Sequence of protein 2:
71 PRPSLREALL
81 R

The following describes two proteins that form a bound complex.

Contacts between the two chains:
Residue V27 in protein 1 is in contact with residue R76 in protein 2 (closest heavy-atom distance 4.1 Å).
Residue L35 in protein 1 interacts with residue L79 in protein 2 (closest heavy-atom distance 4.5 Å).
Residue I23 in protein 1 contacts residue L75 in protein 2 (closest heavy-atom distance 5.0 Å).
Residue V27 in protein 1 is in contact with residue L79 in protein 2 (closest heavy-atom distance 3.9 Å).
Residue V27 in protein 1 interacts with residue L75 in protein 2 (closest heavy-atom distance 3.7 Å).
Residue Q26 in protein 1 interacts with residue L75 in protein 2 (closest heavy-atom distance 3.4 Å).
Residue Q26 in protein 1 is in contact with residue R76 in protein 2 (closest heavy-atom distance 4.3 Å).
Residue V31 in protein 1 contacts residue L79 in protein 2 (closest heavy-atom distance 3.8 Å).

Sequence of protein 1:
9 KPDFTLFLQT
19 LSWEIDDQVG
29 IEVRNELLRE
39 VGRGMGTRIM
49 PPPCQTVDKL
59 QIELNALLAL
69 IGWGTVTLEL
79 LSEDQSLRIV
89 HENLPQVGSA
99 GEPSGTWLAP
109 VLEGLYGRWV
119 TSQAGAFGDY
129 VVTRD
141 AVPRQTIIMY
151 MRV